Contacts between the two chains:
Residue Q249 in chain B interacts with residue R166 in chain A (closest heavy-atom distance 2.5 Å).
Residue N140 in chain B is in contact with residue C100 in chain A (closest heavy-atom distance 3.4 Å).
Residue S87 in chain B is in contact with residue P71 in chain A (closest heavy-atom distance 3.3 Å).
Residue N140 in chain B contacts residue A98 in chain A (closest heavy-atom distance 2.9 Å).
Residue T86 in chain B interacts with residue P68 in chain A (closest heavy-atom distance 2.7 Å).
Residue W90 in chain B interacts with residue P71 in chain A (closest heavy-atom distance 3.0 Å).
Residue R73 in chain B contacts residue P87 in chain A (closest heavy-atom distance 3.0 Å).
Residue Y5 in chain B interacts with residue W37 in chain A (closest heavy-atom distance 3.3 Å).
Residue P8 in chain B interacts with residue W37 in chain A (closest heavy-atom distance 3.5 Å).
Residue W78 in chain B contacts residue T72 in chain A (closest heavy-atom distance 3.6 Å).
Residue F4 in chain B interacts with residue I38 in chain A (closest heavy-atom distance 3.1 Å).
Residue N140 in chain B interacts with residue P101 in chain A (closest heavy-atom distance 3.6 Å).
Residue S68 in chain B contacts residue I91 in chain A (closest heavy-atom distance 3.0 Å).
Residue H84 in chain B is in contact with residue T72 in chain A (closest heavy-atom distance 3.2 Å).
Residue Q249 in chain B interacts with residue C100 in chain A (closest heavy-atom distance 3.1 Å).
Residue H84 in chain B is in contact with residue G73 in chain A (closest heavy-atom distance 3.4 Å).
Residue T75 in chain B is in contact with residue K88 in chain A (closest heavy-atom distance 2.6 Å).
Residue A2 in chain B interacts with residue R41 in chain A (closest heavy-atom distance 3.4 Å).
Residue N140 in chain B interacts with residue A99 in chain A (closest heavy-atom distance 3.6 Å).
Residue R141 in chain B is in contact with residue A98 in chain A (closest heavy-atom distance 3.0 Å).
Residue N138 in chain B interacts with residue A98 in chain A (closest heavy-atom distance 3.5 Å).
Residue N138 in chain B contacts residue A99 in chain A (closest heavy-atom distance 3.4 Å).
Residue L251 in chain B interacts with residue R188 in chain A (closest heavy-atom distance 3.5 Å).
Residue E3 in chain B contacts residue E40 in chain A (closest heavy-atom distance 2.7 Å).
Residue G252 in chain B is in contact with residue E189 in chain A (closest heavy-atom distance 3.6 Å).
Residue N9 in chain B is in contact with residue F34 in chain A (closest heavy-atom distance 2.8 Å).
Residue Y5 in chain B contacts residue I38 in chain A (closest heavy-atom distance 3.0 Å).
Residue N9 in chain B is in contact with residue R105 in chain A (closest heavy-atom distance 3.4 Å).
Residue S87 in chain B is in contact with residue V69 in chain A (closest heavy-atom distance 3.3 Å).
Residue P69 in chain B is in contact with residue A92 in chain A (closest heavy-atom distance 3.6 Å).
Residue P69 in chain B contacts residue G111 in chain A (closest heavy-atom distance 3.5 Å).
Residue R73 in chain B contacts residue Y112 in chain A (closest heavy-atom distance 3.3 Å).
Residue N9 in chain B is in contact with residue D103 in chain A (closest heavy-atom distance 3.2 Å).
Residue G6 in chain B contacts residue F34 in chain A (closest heavy-atom distance 3.6 Å).
Residue F13 in chain B contacts residue A98 in chain A (closest heavy-atom distance 3.6 Å).
Residue S87 in chain B is in contact with residue C70 in chain A (closest heavy-atom distance 3.5 Å).
Residue L139 in chain B interacts with residue Q169 in chain A (closest heavy-atom distance 3.5 Å).
Residue L7 in chain B is in contact with residue F34 in chain A (closest heavy-atom distance 3.4 Å).
Residue R73 in chain B interacts with residue C90 in chain A (closest heavy-atom distance 3.0 Å).
Residue A10 in chain B is in contact with residue D103 in chain A (closest heavy-atom distance 3.5 Å).
Residue R73 in chain B contacts residue A110 in chain A (closest heavy-atom distance 3.4 Å).
Residue A2 in chain B is in contact with residue E40 in chain A (closest heavy-atom distance 3.4 Å).
Residue F13 in chain B contacts residue I97 in chain A (closest heavy-atom distance 3.5 Å).
Residue L79 in chain B is in contact with residue P71 in chain A (closest heavy-atom distance 3.4 Å).
Residue S87 in chain B is in contact with residue P68 in chain A (closest heavy-atom distance 3.4 Å).
Residue R141 in chain B interacts with residue I97 in chain A (closest heavy-atom distance 2.9 Å).
Residue T75 in chain B is in contact with residue C90 in chain A (closest heavy-atom distance 3.0 Å).
Residue Q249 in chain B is in contact with residue D103 in chain A (closest heavy-atom distance 2.9 Å).
Residue W78 in chain B interacts with residue K88 in chain A (closest heavy-atom distance 3.5 Å).
Residue N140 in chain B is in contact with residue R166 in chain A (closest heavy-atom distance 3.3 Å).
Residue W14 in chain B contacts residue C93 in chain A (closest heavy-atom distance 2.8 Å).
Residue N140 in chain B contacts residue Q169 in chain A (closest heavy-atom distance 3.6 Å).
Residue E3 in chain B interacts with residue R39 in chain A (closest heavy-atom distance 3.5 Å).
Residue P69 in chain B is in contact with residue L107 in chain A (closest heavy-atom distance 3.2 Å).
Residue A70 in chain B interacts with residue G111 in chain A (closest heavy-atom distance 3.3 Å).
Residue G252 in chain B contacts residue S190 in chain A (closest heavy-atom distance 2.8 Å).
Residue W78 in chain B is in contact with residue K89 in chain A (closest heavy-atom distance 3.6 Å).
Residue H84 in chain B is in contact with residue P71 in chain A (closest heavy-atom distance 3.1 Å).
Residue Q249 in chain B interacts with residue P101 in chain A (closest heavy-atom distance 3.4 Å).
Residue Y5 in chain B interacts with residue G15 in chain A (closest heavy-atom distance 3.2 Å).

This data describes a binding interaction between two proteins.

Sequence of chain B:
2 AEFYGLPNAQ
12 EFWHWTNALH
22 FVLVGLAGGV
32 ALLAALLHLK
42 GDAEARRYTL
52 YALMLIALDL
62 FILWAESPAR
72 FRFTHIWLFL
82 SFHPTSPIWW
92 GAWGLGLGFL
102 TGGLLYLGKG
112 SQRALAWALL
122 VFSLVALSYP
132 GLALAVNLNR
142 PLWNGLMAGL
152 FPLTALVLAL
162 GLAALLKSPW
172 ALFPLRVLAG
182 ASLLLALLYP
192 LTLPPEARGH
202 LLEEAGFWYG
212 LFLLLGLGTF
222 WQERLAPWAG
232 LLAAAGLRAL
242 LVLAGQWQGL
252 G

Sequence of chain A:
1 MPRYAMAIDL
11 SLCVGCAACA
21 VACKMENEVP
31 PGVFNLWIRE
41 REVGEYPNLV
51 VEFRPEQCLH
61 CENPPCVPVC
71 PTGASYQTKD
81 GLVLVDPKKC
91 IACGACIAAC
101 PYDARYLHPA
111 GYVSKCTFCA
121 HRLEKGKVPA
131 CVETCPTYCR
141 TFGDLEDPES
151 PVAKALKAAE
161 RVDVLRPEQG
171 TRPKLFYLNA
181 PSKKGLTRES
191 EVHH